Interface contacts:
Residue K564 in protein 1 is in contact with residue A555 in protein 2 (closest heavy-atom distance 3.0 Å).
Residue E570 in protein 1 is in contact with residue T561 in protein 2 (closest heavy-atom distance 3.1 Å).
Residue D200 in protein 1 is in contact with residue G95 in protein 2 (closest heavy-atom distance 3.0 Å).
Residue A583 in protein 1 is in contact with residue I575 in protein 2 (closest heavy-atom distance 2.9 Å).
Residue T530 in protein 1 contacts residue I521 in protein 2 (closest heavy-atom distance 2.9 Å).
Residue N416 in protein 1 is in contact with residue N452 in protein 2 (closest heavy-atom distance 3.0 Å).
Residue E525 in protein 1 contacts residue K517 in protein 2 (closest heavy-atom distance 3.0 Å).
Residue R468 in protein 1 interacts with residue N460 in protein 2 (closest heavy-atom distance 2.8 Å).
Residue K572 in protein 1 interacts with residue A563 in protein 2 (closest heavy-atom distance 3.1 Å).
Residue Q528 in protein 1 contacts residue V519 in protein 2 (closest heavy-atom distance 3.0 Å).
Residue V578 in protein 1 interacts with residue A571 in protein 2 (closest heavy-atom distance 3.1 Å).
Residue N544 in protein 1 is in contact with residue D536 in protein 2 (closest heavy-atom distance 2.8 Å).
Residue N593 in protein 1 is in contact with residue V584 in protein 2 (closest heavy-atom distance 3.0 Å).
Residue Q412 in protein 1 contacts residue S469 in protein 2 (closest heavy-atom distance 3.1 Å).
Residue I208 in protein 1 is in contact with residue V90 in protein 2 (closest heavy-atom distance 2.9 Å).
Residue N587 in protein 1 contacts residue G579 in protein 2 (closest heavy-atom distance 3.0 Å).
Residue V206 in protein 1 interacts with residue E91 in protein 2 (closest heavy-atom distance 3.1 Å).
Residue A583 in protein 1 is in contact with residue M577 in protein 2 (closest heavy-atom distance 3.0 Å).
Residue G418 in protein 1 interacts with residue R466 in protein 2 (closest heavy-atom distance 3.1 Å).
Residue Q596 in protein 1 contacts residue I590 in protein 2 (closest heavy-atom distance 3.1 Å).
Residue N576 in protein 1 is in contact with residue V567 in protein 2 (closest heavy-atom distance 2.9 Å).
Residue Q607 in protein 1 contacts residue V599 in protein 2 (closest heavy-atom distance 2.6 Å).
Residue C520 in protein 1 contacts residue I512 in protein 2 (closest heavy-atom distance 3.0 Å).
Residue N544 in protein 1 is in contact with residue I535 in protein 2 (closest heavy-atom distance 3.0 Å).
Residue T591 in protein 1 contacts residue I582 in protein 2 (closest heavy-atom distance 3.0 Å).
Residue E585 in protein 1 is in contact with residue M577 in protein 2 (closest heavy-atom distance 3.0 Å).
Residue N491 in protein 1 interacts with residue S499 in protein 2 (closest heavy-atom distance 2.3 Å).
Residue Q435 in protein 1 interacts with residue P366 in protein 2 (closest heavy-atom distance 3.0 Å).
Residue T513 in protein 1 is in contact with residue I504 in protein 2 (closest heavy-atom distance 3.1 Å).
Residue N581 in protein 1 contacts residue D574 in protein 2 (closest heavy-atom distance 3.0 Å).
Residue S404 in protein 1 contacts residue S446 in protein 2 (closest heavy-atom distance 2.9 Å).
Residue N518 in protein 1 contacts residue E510 in protein 2 (closest heavy-atom distance 3.0 Å).
Residue N550 in protein 1 is in contact with residue I543 in protein 2 (closest heavy-atom distance 3.0 Å).
Residue Q528 in protein 1 interacts with residue I521 in protein 2 (closest heavy-atom distance 3.1 Å).
Residue I254 in protein 1 is in contact with residue S136 in protein 2 (closest heavy-atom distance 2.6 Å).
Residue G568 in protein 1 contacts residue V559 in protein 2 (closest heavy-atom distance 3.1 Å).
Residue D227 in protein 1 interacts with residue Y449 in protein 2 (closest heavy-atom distance 3.0 Å).
Residue K572 in protein 1 is in contact with residue G565 in protein 2 (closest heavy-atom distance 2.7 Å).
Residue N566 in protein 1 is in contact with residue D558 in protein 2 (closest heavy-atom distance 2.8 Å).
Residue D536 in protein 1 contacts residue V527 in protein 2 (closest heavy-atom distance 3.0 Å).
Residue A600 in protein 1 contacts residue T597 in protein 2 (closest heavy-atom distance 3.1 Å).
Residue G568 in protein 1 interacts with residue T561 in protein 2 (closest heavy-atom distance 2.9 Å).
Residue Q598 in protein 1 is in contact with residue L592 in protein 2 (closest heavy-atom distance 2.9 Å).
Residue N593 in protein 1 interacts with residue G586 in protein 2 (closest heavy-atom distance 3.0 Å).
Residue V539 in protein 1 contacts residue K533 in protein 2 (closest heavy-atom distance 3.1 Å).
Residue L560 in protein 1 contacts residue L553 in protein 2 (closest heavy-atom distance 3.0 Å).
Residue A407 in protein 1 interacts with residue D427 in protein 2 (closest heavy-atom distance 2.9 Å).
Residue T605 in protein 1 is in contact with residue T597 in protein 2 (closest heavy-atom distance 3.1 Å).
Residue A600 in protein 1 contacts residue L592 in protein 2 (closest heavy-atom distance 2.6 Å).
Residue T257 in protein 1 contacts residue K135 in protein 2 (closest heavy-atom distance 3.1 Å).
Residue S469 in protein 1 is in contact with residue D477 in protein 2 (closest heavy-atom distance 3.0 Å).
Residue L552 in protein 1 interacts with residue I543 in protein 2 (closest heavy-atom distance 3.0 Å).
Residue R468 in protein 1 contacts residue K463 in protein 2 (closest heavy-atom distance 3.1 Å).
Residue A562 in protein 1 is in contact with residue L553 in protein 2 (closest heavy-atom distance 3.1 Å).
Residue T211 in protein 1 is in contact with residue D87 in protein 2 (closest heavy-atom distance 3.0 Å).
Residue S546 in protein 1 contacts residue M537 in protein 2 (closest heavy-atom distance 2.9 Å).
Residue C520 in protein 1 is in contact with residue L514 in protein 2 (closest heavy-atom distance 3.0 Å).
Residue I212 in protein 1 interacts with residue R113 in protein 2 (closest heavy-atom distance 2.7 Å).
Residue N522 in protein 1 interacts with residue L514 in protein 2 (closest heavy-atom distance 3.0 Å).
Residue N581 in protein 1 is in contact with residue I575 in protein 2 (closest heavy-atom distance 2.8 Å).

Sequence of protein 1:
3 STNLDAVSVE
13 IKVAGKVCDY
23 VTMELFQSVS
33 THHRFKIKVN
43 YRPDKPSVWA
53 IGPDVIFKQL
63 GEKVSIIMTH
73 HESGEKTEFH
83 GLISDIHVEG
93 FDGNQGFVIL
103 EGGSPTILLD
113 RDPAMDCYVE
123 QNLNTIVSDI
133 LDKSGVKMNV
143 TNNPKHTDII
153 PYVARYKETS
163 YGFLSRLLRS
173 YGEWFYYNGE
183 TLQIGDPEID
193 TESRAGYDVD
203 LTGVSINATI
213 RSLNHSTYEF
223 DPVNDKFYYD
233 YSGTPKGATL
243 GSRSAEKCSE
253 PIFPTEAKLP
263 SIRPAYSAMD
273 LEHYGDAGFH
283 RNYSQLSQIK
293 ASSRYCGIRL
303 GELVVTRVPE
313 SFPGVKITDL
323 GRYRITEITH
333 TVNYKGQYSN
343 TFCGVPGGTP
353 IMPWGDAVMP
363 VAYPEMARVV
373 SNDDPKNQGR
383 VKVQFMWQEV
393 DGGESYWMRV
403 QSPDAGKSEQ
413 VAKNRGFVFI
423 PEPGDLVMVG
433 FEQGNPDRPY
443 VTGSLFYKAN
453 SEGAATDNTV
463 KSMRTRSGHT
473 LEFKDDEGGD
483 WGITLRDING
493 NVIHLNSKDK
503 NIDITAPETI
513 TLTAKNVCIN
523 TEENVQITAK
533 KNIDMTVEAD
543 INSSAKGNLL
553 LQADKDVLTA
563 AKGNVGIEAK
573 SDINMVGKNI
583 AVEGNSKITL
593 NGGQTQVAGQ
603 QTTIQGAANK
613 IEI

These two protein chains interact to form a complex.

Sequence of protein 2:
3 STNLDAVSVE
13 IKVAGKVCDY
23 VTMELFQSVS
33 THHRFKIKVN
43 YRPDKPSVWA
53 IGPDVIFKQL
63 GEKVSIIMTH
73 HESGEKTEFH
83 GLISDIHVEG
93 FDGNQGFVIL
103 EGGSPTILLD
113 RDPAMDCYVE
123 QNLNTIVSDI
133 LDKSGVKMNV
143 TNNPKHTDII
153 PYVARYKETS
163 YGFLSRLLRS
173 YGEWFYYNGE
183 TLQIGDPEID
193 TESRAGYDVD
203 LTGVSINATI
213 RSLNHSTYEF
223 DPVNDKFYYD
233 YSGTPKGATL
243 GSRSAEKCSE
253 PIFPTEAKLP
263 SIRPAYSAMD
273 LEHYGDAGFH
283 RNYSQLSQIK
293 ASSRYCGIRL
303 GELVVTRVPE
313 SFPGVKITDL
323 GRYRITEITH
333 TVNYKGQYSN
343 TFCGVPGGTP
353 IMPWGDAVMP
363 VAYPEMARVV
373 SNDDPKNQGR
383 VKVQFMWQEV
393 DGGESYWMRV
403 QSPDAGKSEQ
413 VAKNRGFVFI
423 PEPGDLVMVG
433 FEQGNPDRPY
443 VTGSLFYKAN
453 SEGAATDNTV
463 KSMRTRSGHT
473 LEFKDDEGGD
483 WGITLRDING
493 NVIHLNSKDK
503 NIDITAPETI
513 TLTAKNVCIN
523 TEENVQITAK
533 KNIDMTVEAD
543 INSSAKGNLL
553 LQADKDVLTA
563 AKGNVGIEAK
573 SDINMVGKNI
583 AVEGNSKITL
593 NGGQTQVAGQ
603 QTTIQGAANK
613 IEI